Sequence of the first protein:
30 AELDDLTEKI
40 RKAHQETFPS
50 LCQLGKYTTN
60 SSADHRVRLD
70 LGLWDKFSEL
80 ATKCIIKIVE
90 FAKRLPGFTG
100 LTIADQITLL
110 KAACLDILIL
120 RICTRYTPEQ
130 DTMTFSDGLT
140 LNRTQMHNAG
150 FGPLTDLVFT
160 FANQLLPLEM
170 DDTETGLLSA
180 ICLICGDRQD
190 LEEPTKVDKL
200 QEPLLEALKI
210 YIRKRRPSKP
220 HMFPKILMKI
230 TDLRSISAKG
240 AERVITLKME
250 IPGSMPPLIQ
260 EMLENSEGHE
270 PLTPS

Sequence of the second protein:
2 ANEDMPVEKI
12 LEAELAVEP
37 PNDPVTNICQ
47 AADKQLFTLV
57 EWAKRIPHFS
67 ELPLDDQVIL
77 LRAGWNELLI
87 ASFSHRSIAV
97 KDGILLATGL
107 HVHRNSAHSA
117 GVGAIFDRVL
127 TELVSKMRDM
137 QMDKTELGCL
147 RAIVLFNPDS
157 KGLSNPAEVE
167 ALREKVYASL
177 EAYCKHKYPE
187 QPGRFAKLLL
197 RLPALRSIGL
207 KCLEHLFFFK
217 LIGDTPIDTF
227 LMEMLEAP

This data describes a binding interaction between two proteins.

Contacts between the two chains:
Residue Q163 in the first protein interacts with residue D155 in the second protein (closest heavy-atom distance 3.9 Å).
Residue P270 in the first protein is in contact with residue H211 in the second protein (closest heavy-atom distance 3.4 Å).
Residue T272 in the first protein is in contact with residue G117 in the second protein (closest heavy-atom distance 4.2 Å).
Residue D231 in the first protein interacts with residue D155 in the second protein (closest heavy-atom distance 3.6 Å).
Residue Q200 in the first protein contacts residue L196 in the second protein (closest heavy-atom distance 3.0 Å).
Residue K224 in the first protein contacts residue E166 in the second protein (closest heavy-atom distance 3.4 Å).
Residue P270 in the first protein contacts residue V118 in the second protein (closest heavy-atom distance 4.0 Å).
Residue R212 in the first protein interacts with residue E177 in the second protein (closest heavy-atom distance 2.8 Å).
Residue T230 in the first protein interacts with residue R202 in the second protein (closest heavy-atom distance 3.2 Å).
Residue T230 in the first protein contacts residue L198 in the second protein (closest heavy-atom distance 3.9 Å).
Residue R233 in the first protein contacts residue S203 in the second protein (closest heavy-atom distance 3.4 Å).
Residue E269 in the first protein contacts residue H211 in the second protein (closest heavy-atom distance 3.3 Å).
Residue L204 in the first protein is in contact with residue L196 in the second protein (closest heavy-atom distance 3.7 Å).
Residue D186 in the first protein interacts with residue E128 in the second protein (closest heavy-atom distance 4.0 Å).
Residue F222 in the first protein is in contact with residue F191 in the second protein (closest heavy-atom distance 4.4 Å).
Residue E269 in the first protein interacts with residue V118 in the second protein (closest heavy-atom distance 3.5 Å).
Residue P223 in the first protein interacts with residue L195 in the second protein (closest heavy-atom distance 3.9 Å).
Residue Q188 in the first protein is in contact with residue E128 in the second protein (closest heavy-atom distance 3.9 Å).
Residue L226 in the first protein contacts residue A192 in the second protein (closest heavy-atom distance 4.2 Å).
Residue D197 in the first protein interacts with residue K132 in the second protein (closest heavy-atom distance 3.8 Å).
Residue L204 in the first protein is in contact with residue A192 in the second protein (closest heavy-atom distance 3.5 Å).
Residue S234 in the first protein is in contact with residue L206 in the second protein (closest heavy-atom distance 3.7 Å).
Residue M227 in the first protein interacts with residue L196 in the second protein (closest heavy-atom distance 4.4 Å).
Residue M227 in the first protein contacts residue L195 in the second protein (closest heavy-atom distance 3.1 Å).
Residue L226 in the first protein interacts with residue L196 in the second protein (closest heavy-atom distance 4.3 Å).
Residue P273 in the first protein interacts with residue H114 in the second protein (closest heavy-atom distance 3.6 Å).
Residue M227 in the first protein contacts residue Y173 in the second protein (closest heavy-atom distance 3.9 Å).
Residue L226 in the first protein is in contact with residue L195 in the second protein (closest heavy-atom distance 4.4 Å).
Residue F222 in the first protein is in contact with residue A192 in the second protein (closest heavy-atom distance 4.4 Å).
Residue H220 in the first protein contacts residue E170 in the second protein (closest heavy-atom distance 2.7 Å).
Residue E205 in the first protein is in contact with residue G189 in the second protein (closest heavy-atom distance 3.6 Å).
Residue T272 in the first protein is in contact with residue S115 in the second protein (closest heavy-atom distance 3.1 Å).
Residue P223 in the first protein contacts residue F191 in the second protein (closest heavy-atom distance 3.9 Å).
Residue P270 in the first protein contacts residue G117 in the second protein (closest heavy-atom distance 2.8 Å).
Residue E201 in the first protein is in contact with residue K193 in the second protein (closest heavy-atom distance 3.8 Å).
Residue G185 in the first protein interacts with residue K132 in the second protein (closest heavy-atom distance 3.9 Å).
Residue E205 in the first protein is in contact with residue P188 in the second protein (closest heavy-atom distance 3.3 Å).
Residue K208 in the first protein contacts residue E177 in the second protein (closest heavy-atom distance 3.7 Å).
Residue E269 in the first protein interacts with residue G119 in the second protein (closest heavy-atom distance 3.2 Å).
Residue L271 in the first protein interacts with residue G117 in the second protein (closest heavy-atom distance 3.2 Å).
Residue D186 in the first protein interacts with residue R197 in the second protein (closest heavy-atom distance 2.9 Å).
Residue E269 in the first protein interacts with residue I121 in the second protein (closest heavy-atom distance 2.9 Å).
Residue P270 in the first protein interacts with residue A116 in the second protein (closest heavy-atom distance 3.7 Å).
Residue P270 in the first protein interacts with residue F214 in the second protein (closest heavy-atom distance 4.0 Å).
Residue D186 in the first protein interacts with residue K132 in the second protein (closest heavy-atom distance 3.1 Å).
Residue D186 in the first protein contacts residue L196 in the second protein (closest heavy-atom distance 4.4 Å).
Residue M227 in the first protein interacts with residue L198 in the second protein (closest heavy-atom distance 4.1 Å).
Residue R233 in the first protein is in contact with residue A200 in the second protein (closest heavy-atom distance 3.8 Å).
Residue K224 in the first protein interacts with residue E170 in the second protein (closest heavy-atom distance 3.0 Å).
Residue T230 in the first protein interacts with residue P199 in the second protein (closest heavy-atom distance 2.9 Å).
Residue K238 in the first protein interacts with residue L206 in the second protein (closest heavy-atom distance 3.9 Å).
Residue D186 in the first protein interacts with residue A200 in the second protein (closest heavy-atom distance 4.2 Å).
Residue E269 in the first protein interacts with residue A120 in the second protein (closest heavy-atom distance 2.6 Å).
Residue P223 in the first protein contacts residue Y173 in the second protein (closest heavy-atom distance 3.2 Å).
Residue S234 in the first protein is in contact with residue R202 in the second protein (closest heavy-atom distance 3.4 Å).
Residue Q188 in the first protein interacts with residue R124 in the second protein (closest heavy-atom distance 3.7 Å).
Residue P270 in the first protein interacts with residue F215 in the second protein (closest heavy-atom distance 3.9 Å).
Residue E269 in the first protein contacts residue G117 in the second protein (closest heavy-atom distance 3.2 Å).
Residue R233 in the first protein is in contact with residue P199 in the second protein (closest heavy-atom distance 3.7 Å).
Residue I229 in the first protein is in contact with residue P199 in the second protein (closest heavy-atom distance 3.8 Å).